Sequence of chain B:
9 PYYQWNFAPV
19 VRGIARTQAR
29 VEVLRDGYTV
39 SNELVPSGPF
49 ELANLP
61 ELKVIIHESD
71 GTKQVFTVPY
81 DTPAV

Interface contacts:
Residue Y11 in chain A contacts residue D81 in chain B (closest heavy-atom distance 3.2 Å).
Residue V78 in chain A contacts residue Y10 in chain B (closest heavy-atom distance 4.0 Å).
Residue V19 in chain A interacts with residue Y10 in chain B (closest heavy-atom distance 3.3 Å).
Residue F15 in chain A is in contact with residue W13 in chain B (closest heavy-atom distance 3.3 Å).
Residue W13 in chain A contacts residue T82 in chain B (closest heavy-atom distance 4.2 Å).
Residue F15 in chain A is in contact with residue N14 in chain B (closest heavy-atom distance 3.3 Å).
Residue N14 in chain A interacts with residue A16 in chain B (closest heavy-atom distance 2.8 Å).
Residue P9 in chain A interacts with residue V78 in chain B (closest heavy-atom distance 3.4 Å).
Residue R20 in chain A is in contact with residue P9 in chain B (closest heavy-atom distance 3.2 Å).
Residue V18 in chain A contacts residue N14 in chain B (closest heavy-atom distance 3.4 Å).
Residue W13 in chain A interacts with residue F15 in chain B (closest heavy-atom distance 3.6 Å).
Residue P9 in chain A contacts residue R20 in chain B (closest heavy-atom distance 3.1 Å).
Residue E49 in chain A interacts with residue N14 in chain B (closest heavy-atom distance 3.1 Å).
Residue P17 in chain A interacts with residue Q12 in chain B (closest heavy-atom distance 3.6 Å).
Residue P79 in chain A interacts with residue Y11 in chain B (closest heavy-atom distance 3.6 Å).
Residue V18 in chain A interacts with residue Y11 in chain B (closest heavy-atom distance 3.5 Å).
Residue L53 in chain A interacts with residue Y11 in chain B (closest heavy-atom distance 4.1 Å).
Residue Y11 in chain A interacts with residue P79 in chain B (closest heavy-atom distance 3.4 Å).
Residue L62 in chain A interacts with residue Y11 in chain B (closest heavy-atom distance 3.8 Å).
Residue Y11 in chain A contacts residue Y80 in chain B (closest heavy-atom distance 3.5 Å).
Residue R20 in chain A contacts residue Q12 in chain B (closest heavy-atom distance 3.5 Å).
Residue W13 in chain A interacts with residue D81 in chain B (closest heavy-atom distance 3.0 Å).
Residue A16 in chain A contacts residue A16 in chain B (closest heavy-atom distance 3.9 Å).
Residue Q12 in chain A interacts with residue P17 in chain B (closest heavy-atom distance 3.3 Å).
Residue A16 in chain A contacts residue N14 in chain B (closest heavy-atom distance 2.9 Å).
Residue N14 in chain A contacts residue P17 in chain B (closest heavy-atom distance 3.9 Å).
Residue F15 in chain A is in contact with residue F15 in chain B (closest heavy-atom distance 3.6 Å).
Residue Y11 in chain A interacts with residue F15 in chain B (closest heavy-atom distance 3.8 Å).
Residue Y10 in chain A contacts residue V78 in chain B (closest heavy-atom distance 3.9 Å).
Residue T82 in chain A interacts with residue W13 in chain B (closest heavy-atom distance 3.8 Å).
Residue P17 in chain A interacts with residue W13 in chain B (closest heavy-atom distance 3.6 Å).
Residue Q12 in chain A is in contact with residue R20 in chain B (closest heavy-atom distance 3.6 Å).
Residue A16 in chain A contacts residue Q12 in chain B (closest heavy-atom distance 4.0 Å).
Residue Y11 in chain A interacts with residue V78 in chain B (closest heavy-atom distance 3.5 Å).
Residue Y10 in chain A contacts residue V19 in chain B (closest heavy-atom distance 3.5 Å).
Residue R20 in chain A interacts with residue Y10 in chain B (closest heavy-atom distance 3.0 Å).
Residue P83 in chain A interacts with residue W13 in chain B (closest heavy-atom distance 3.5 Å).
Residue P9 in chain A interacts with residue G21 in chain B (closest heavy-atom distance 4.2 Å).
Residue D81 in chain A interacts with residue Y11 in chain B (closest heavy-atom distance 4.1 Å).
Residue V18 in chain A is in contact with residue Q12 in chain B (closest heavy-atom distance 2.9 Å).
Residue D81 in chain A interacts with residue W13 in chain B (closest heavy-atom distance 2.9 Å).
Residue W13 in chain A interacts with residue P83 in chain B (closest heavy-atom distance 3.6 Å).
Residue F76 in chain A is in contact with residue P9 in chain B (closest heavy-atom distance 3.5 Å).
Residue V78 in chain A contacts residue Y11 in chain B (closest heavy-atom distance 3.6 Å).
Residue N14 in chain A is in contact with residue N14 in chain B (closest heavy-atom distance 4.2 Å).
Residue A16 in chain A interacts with residue W13 in chain B (closest heavy-atom distance 3.6 Å).
Residue P9 in chain A interacts with residue F76 in chain B (closest heavy-atom distance 3.5 Å).
Residue Y11 in chain A interacts with residue P17 in chain B (closest heavy-atom distance 3.2 Å).
Residue Y10 in chain A contacts residue V18 in chain B (closest heavy-atom distance 3.8 Å).
Residue V18 in chain A is in contact with residue Y10 in chain B (closest heavy-atom distance 3.9 Å).
Residue Y11 in chain A is in contact with residue L62 in chain B (closest heavy-atom distance 4.1 Å).
Residue Y80 in chain A is in contact with residue Y11 in chain B (closest heavy-atom distance 3.5 Å).
Residue F15 in chain A is in contact with residue A16 in chain B (closest heavy-atom distance 4.3 Å).
Residue Y10 in chain A contacts residue R20 in chain B (closest heavy-atom distance 2.8 Å).
Residue N14 in chain A interacts with residue F15 in chain B (closest heavy-atom distance 3.7 Å).
Residue P17 in chain A interacts with residue Y11 in chain B (closest heavy-atom distance 3.1 Å).
Residue N14 in chain A is in contact with residue V18 in chain B (closest heavy-atom distance 3.8 Å).
Residue Q12 in chain A is in contact with residue V18 in chain B (closest heavy-atom distance 2.8 Å).
Residue V78 in chain A is in contact with residue P9 in chain B (closest heavy-atom distance 3.5 Å).
Residue Y11 in chain A interacts with residue V18 in chain B (closest heavy-atom distance 3.6 Å).

The following describes two proteins that form a bound complex.

Sequence of chain A:
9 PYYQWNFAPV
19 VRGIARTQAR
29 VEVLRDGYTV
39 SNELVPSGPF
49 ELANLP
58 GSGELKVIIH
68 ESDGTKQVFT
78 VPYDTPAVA